Sequence of the first protein:
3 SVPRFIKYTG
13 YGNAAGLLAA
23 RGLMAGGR

Interface contacts:
Residue W103 in the second protein contacts residue A21 in the first protein (closest heavy-atom distance 3.7 Å).
Residue F55 in the second protein contacts residue A27 in the first protein (closest heavy-atom distance 3.3 Å).
Residue W30 in the second protein interacts with residue R30 in the first protein (closest heavy-atom distance 3.9 Å).
Residue L89 in the second protein is in contact with residue A22 in the first protein (closest heavy-atom distance 3.9 Å).
Residue W103 in the second protein is in contact with residue G18 in the first protein (closest heavy-atom distance 3.8 Å).
Residue F169 in the second protein contacts residue Y13 in the first protein (closest heavy-atom distance 3.2 Å).
Residue M131 in the second protein interacts with residue L20 in the first protein (closest heavy-atom distance 4.0 Å).
Residue M155 in the second protein interacts with residue Y13 in the first protein (closest heavy-atom distance 3.7 Å).
Residue I51 in the second protein interacts with residue G24 in the first protein (closest heavy-atom distance 3.6 Å).
Residue L97 in the second protein contacts residue N15 in the first protein (closest heavy-atom distance 3.4 Å).
Residue I152 in the second protein contacts residue T11 in the first protein (closest heavy-atom distance 3.5 Å).
Residue R148 in the second protein contacts residue K9 in the first protein (closest heavy-atom distance 2.8 Å).
Residue T135 in the second protein is in contact with residue V4 in the first protein (closest heavy-atom distance 3.7 Å).
Residue F64 in the second protein interacts with residue A17 in the first protein (closest heavy-atom distance 3.8 Å).
Residue W30 in the second protein interacts with residue M26 in the first protein (closest heavy-atom distance 3.7 Å).
Residue Y108 in the second protein contacts residue G12 in the first protein (closest heavy-atom distance 3.2 Å).
Residue F85 in the second protein contacts residue L25 in the first protein (closest heavy-atom distance 3.2 Å).
Residue L101 in the second protein interacts with residue N15 in the first protein (closest heavy-atom distance 4.0 Å).
Residue I51 in the second protein interacts with residue A27 in the first protein (closest heavy-atom distance 3.7 Å).
Residue F72 in the second protein is in contact with residue L25 in the first protein (closest heavy-atom distance 3.4 Å).
Residue M156 in the second protein contacts residue Y13 in the first protein (closest heavy-atom distance 3.5 Å).
Residue Y52 in the second protein interacts with residue L20 in the first protein (closest heavy-atom distance 2.9 Å).
Residue F64 in the second protein interacts with residue L20 in the first protein (closest heavy-atom distance 3.7 Å).
Residue R148 in the second protein interacts with residue T11 in the first protein (closest heavy-atom distance 2.7 Å).
Residue L89 in the second protein is in contact with residue L25 in the first protein (closest heavy-atom distance 3.5 Å).
Residue T92 in the second protein contacts residue G18 in the first protein (closest heavy-atom distance 3.8 Å).
Residue Y52 in the second protein interacts with residue A21 in the first protein (closest heavy-atom distance 3.3 Å).
Residue L107 in the second protein interacts with residue A17 in the first protein (closest heavy-atom distance 3.6 Å).
Residue G33 in the second protein interacts with residue G29 in the first protein (closest heavy-atom distance 3.3 Å).
Residue F72 in the second protein is in contact with residue A21 in the first protein (closest heavy-atom distance 3.6 Å).
Residue A104 in the second protein contacts residue G14 in the first protein (closest heavy-atom distance 3.6 Å).
Residue Y52 in the second protein is in contact with residue G24 in the first protein (closest heavy-atom distance 3.5 Å).
Residue Y108 in the second protein is in contact with residue G14 in the first protein (closest heavy-atom distance 4.1 Å).
Residue V125 in the second protein interacts with residue G12 in the first protein (closest heavy-atom distance 3.7 Å).
Residue I128 in the second protein interacts with residue L20 in the first protein (closest heavy-atom distance 4.1 Å).
Residue I51 in the second protein interacts with residue G28 in the first protein (closest heavy-atom distance 3.9 Å).
Residue D37 in the second protein interacts with residue A27 in the first protein (closest heavy-atom distance 3.4 Å).
Residue R148 in the second protein interacts with residue Y10 in the first protein (closest heavy-atom distance 4.1 Å).
Residue F169 in the second protein contacts residue G14 in the first protein (closest heavy-atom distance 3.9 Å).
Residue G172 in the second protein contacts residue Y13 in the first protein (closest heavy-atom distance 3.4 Å).
Residue L89 in the second protein is in contact with residue M26 in the first protein (closest heavy-atom distance 3.7 Å).
Residue I128 in the second protein interacts with residue T11 in the first protein (closest heavy-atom distance 4.0 Å).
Residue M121 in the second protein contacts residue G12 in the first protein (closest heavy-atom distance 3.4 Å).
Residue V125 in the second protein is in contact with residue T11 in the first protein (closest heavy-atom distance 3.9 Å).
Residue S173 in the second protein interacts with residue Y13 in the first protein (closest heavy-atom distance 4.0 Å).
Residue F34 in the second protein contacts residue G28 in the first protein (closest heavy-atom distance 4.0 Å).
Residue F169 in the second protein contacts residue G12 in the first protein (closest heavy-atom distance 3.9 Å).
Residue W30 in the second protein interacts with residue G29 in the first protein (closest heavy-atom distance 3.6 Å).
Residue F55 in the second protein contacts residue G24 in the first protein (closest heavy-atom distance 3.9 Å).
Residue I152 in the second protein interacts with residue Y13 in the first protein (closest heavy-atom distance 3.7 Å).
Residue V68 in the second protein contacts residue A21 in the first protein (closest heavy-atom distance 3.9 Å).
Residue F34 in the second protein is in contact with residue G29 in the first protein (closest heavy-atom distance 4.0 Å).
Residue A88 in the second protein interacts with residue L25 in the first protein (closest heavy-atom distance 3.7 Å).
Residue L101 in the second protein interacts with residue Y13 in the first protein (closest heavy-atom distance 3.2 Å).
Residue T92 in the second protein interacts with residue A22 in the first protein (closest heavy-atom distance 3.6 Å).
Residue D37 in the second protein interacts with residue G28 in the first protein (closest heavy-atom distance 3.2 Å).
Residue F55 in the second protein contacts residue R23 in the first protein (closest heavy-atom distance 3.6 Å).
Residue Y129 in the second protein is in contact with residue T11 in the first protein (closest heavy-atom distance 3.9 Å).
Residue R148 in the second protein interacts with residue I8 in the first protein (closest heavy-atom distance 3.5 Å).
Residue D37 in the second protein interacts with residue R30 in the first protein (closest heavy-atom distance 3.4 Å).

Sequence of the second protein:
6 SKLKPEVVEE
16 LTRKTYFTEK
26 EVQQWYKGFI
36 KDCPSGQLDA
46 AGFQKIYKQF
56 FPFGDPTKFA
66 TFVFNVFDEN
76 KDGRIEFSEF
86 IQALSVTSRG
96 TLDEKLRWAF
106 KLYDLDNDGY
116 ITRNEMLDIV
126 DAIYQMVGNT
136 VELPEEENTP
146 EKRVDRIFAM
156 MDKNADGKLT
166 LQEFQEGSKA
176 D

These two protein chains interact to form a complex.